Interface contacts:
Residue G97 in chain A is in contact with residue G68 in chain B (closest heavy-atom distance 4.5 Å).
Residue N98 in chain A interacts with residue E70 in chain B (closest heavy-atom distance 4.4 Å).
Residue N98 in chain A interacts with residue R76 in chain B (closest heavy-atom distance 4.1 Å).

Sequence of chain B:
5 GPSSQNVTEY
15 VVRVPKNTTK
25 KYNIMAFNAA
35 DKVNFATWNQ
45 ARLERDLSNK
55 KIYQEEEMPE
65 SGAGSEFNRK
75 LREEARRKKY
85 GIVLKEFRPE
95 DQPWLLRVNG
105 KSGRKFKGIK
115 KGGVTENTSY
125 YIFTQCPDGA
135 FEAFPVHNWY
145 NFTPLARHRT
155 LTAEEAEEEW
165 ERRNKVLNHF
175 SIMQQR

These two protein chains interact to form a complex.

Sequence of chain A:
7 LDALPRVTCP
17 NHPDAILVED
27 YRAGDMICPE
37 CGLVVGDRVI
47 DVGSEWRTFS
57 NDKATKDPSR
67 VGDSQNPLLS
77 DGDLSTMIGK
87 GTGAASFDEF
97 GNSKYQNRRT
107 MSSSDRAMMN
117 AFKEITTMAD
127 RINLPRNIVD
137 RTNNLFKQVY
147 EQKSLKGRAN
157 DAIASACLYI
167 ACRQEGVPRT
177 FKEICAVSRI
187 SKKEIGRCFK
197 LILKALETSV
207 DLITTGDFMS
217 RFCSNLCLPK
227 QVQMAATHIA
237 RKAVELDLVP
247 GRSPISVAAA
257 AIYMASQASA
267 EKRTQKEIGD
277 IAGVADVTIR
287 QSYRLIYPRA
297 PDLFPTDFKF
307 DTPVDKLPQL